Contacts between the two chains:
Residue Y96 in the first protein interacts with residue R551 in the second protein (closest heavy-atom distance 3.7 Å).
Residue A81 in the first protein contacts residue F547 in the second protein (closest heavy-atom distance 4.1 Å).
Residue H99 in the first protein contacts residue D342 in the second protein (closest heavy-atom distance 3.4 Å).
Residue Y96 in the first protein contacts residue R208 in the second protein (closest heavy-atom distance 2.3 Å).
Residue R88 in the first protein contacts residue W653 in the second protein (closest heavy-atom distance 3.5 Å).
Residue M90 in the first protein interacts with residue L660 in the second protein (closest heavy-atom distance 3.8 Å).
Residue R123 in the first protein interacts with residue M668 in the second protein (closest heavy-atom distance 3.7 Å).
Residue R123 in the first protein is in contact with residue L672 in the second protein (closest heavy-atom distance 4.1 Å).
Residue E94 in the first protein contacts residue W653 in the second protein (closest heavy-atom distance 3.0 Å).
Residue Y78 in the first protein contacts residue T518 in the second protein (closest heavy-atom distance 3.8 Å).
Residue N85 in the first protein contacts residue R515 in the second protein (closest heavy-atom distance 3.8 Å).
Residue A81 in the first protein is in contact with residue G517 in the second protein (closest heavy-atom distance 3.5 Å).
Residue R87 in the first protein interacts with residue A654 in the second protein (closest heavy-atom distance 4.4 Å).
Residue M90 in the first protein is in contact with residue M668 in the second protein (closest heavy-atom distance 3.6 Å).
Residue G93 in the first protein interacts with residue G650 in the second protein (closest heavy-atom distance 4.4 Å).
Residue E89 in the first protein is in contact with residue G659 in the second protein (closest heavy-atom distance 2.9 Å).
Residue R88 in the first protein interacts with residue D546 in the second protein (closest heavy-atom distance 4.4 Å).
Residue Q84 in the first protein contacts residue W653 in the second protein (closest heavy-atom distance 3.2 Å).
Residue H77 in the first protein contacts residue R338 in the second protein (closest heavy-atom distance 3.3 Å).
Residue Q84 in the first protein contacts residue F547 in the second protein (closest heavy-atom distance 4.1 Å).
Residue N85 in the first protein interacts with residue G548 in the second protein (closest heavy-atom distance 3.7 Å).
Residue P122 in the first protein contacts residue L672 in the second protein (closest heavy-atom distance 3.6 Å).
Residue K80 in the first protein interacts with residue E552 in the second protein (closest heavy-atom distance 3.5 Å).
Residue Y78 in the first protein contacts residue G517 in the second protein (closest heavy-atom distance 3.5 Å).
Residue E89 in the first protein contacts residue D546 in the second protein (closest heavy-atom distance 3.5 Å).
Residue E94 in the first protein interacts with residue T549 in the second protein (closest heavy-atom distance 3.5 Å).
Residue R88 in the first protein is in contact with residue T545 in the second protein (closest heavy-atom distance 4.1 Å).
Residue K126 in the first protein is in contact with residue L672 in the second protein (closest heavy-atom distance 3.5 Å).
Residue A81 in the first protein interacts with residue G516 in the second protein (closest heavy-atom distance 3.5 Å).
Residue G93 in the first protein is in contact with residue T651 in the second protein (closest heavy-atom distance 3.9 Å).
Residue K80 in the first protein interacts with residue A340 in the second protein (closest heavy-atom distance 3.8 Å).
Residue G93 in the first protein contacts residue W653 in the second protein (closest heavy-atom distance 3.6 Å).
Residue L92 in the first protein interacts with residue W653 in the second protein (closest heavy-atom distance 3.0 Å).
Residue E89 in the first protein contacts residue D657 in the second protein (closest heavy-atom distance 3.6 Å).
Residue D97 in the first protein contacts residue L344 in the second protein (closest heavy-atom distance 4.4 Å).
Residue R88 in the first protein contacts residue D657 in the second protein (closest heavy-atom distance 3.1 Å).
Residue L92 in the first protein contacts residue T651 in the second protein (closest heavy-atom distance 3.6 Å).
Residue Y96 in the first protein interacts with residue L344 in the second protein (closest heavy-atom distance 3.3 Å).
Residue R88 in the first protein contacts residue A654 in the second protein (closest heavy-atom distance 3.2 Å).
Residue R88 in the first protein is in contact with residue Y584 in the second protein (closest heavy-atom distance 3.3 Å).
Residue Y96 in the first protein contacts residue V345 in the second protein (closest heavy-atom distance 2.8 Å).
Residue Y96 in the first protein interacts with residue L347 in the second protein (closest heavy-atom distance 3.6 Å).
Residue H77 in the first protein is in contact with residue P555 in the second protein (closest heavy-atom distance 3.6 Å).
Residue H77 in the first protein contacts residue V556 in the second protein (closest heavy-atom distance 4.2 Å).
Residue D86 in the first protein interacts with residue R664 in the second protein (closest heavy-atom distance 4.0 Å).
Residue T82 in the first protein contacts residue G517 in the second protein (closest heavy-atom distance 3.5 Å).
Residue Q84 in the first protein is in contact with residue T549 in the second protein (closest heavy-atom distance 3.2 Å).
Residue N85 in the first protein contacts residue F547 in the second protein (closest heavy-atom distance 4.4 Å).
Residue T82 in the first protein contacts residue G516 in the second protein (closest heavy-atom distance 4.2 Å).
Residue Q84 in the first protein interacts with residue E552 in the second protein (closest heavy-atom distance 4.1 Å).
Residue E89 in the first protein is in contact with residue L660 in the second protein (closest heavy-atom distance 3.2 Å).
Residue Y78 in the first protein is in contact with residue H519 in the second protein (closest heavy-atom distance 4.2 Å).
Residue N85 in the first protein contacts residue D546 in the second protein (closest heavy-atom distance 3.3 Å).
Residue Q84 in the first protein is in contact with residue G548 in the second protein (closest heavy-atom distance 3.6 Å).
Residue R88 in the first protein interacts with residue G548 in the second protein (closest heavy-atom distance 3.0 Å).
Residue R87 in the first protein interacts with residue W653 in the second protein (closest heavy-atom distance 3.4 Å).
Residue W98 in the first protein is in contact with residue E552 in the second protein (closest heavy-atom distance 2.7 Å).
Residue R88 in the first protein interacts with residue N585 in the second protein (closest heavy-atom distance 4.1 Å).
Residue H77 in the first protein is in contact with residue Q337 in the second protein (closest heavy-atom distance 3.5 Å).
Residue E94 in the first protein interacts with residue G650 in the second protein (closest heavy-atom distance 4.3 Å).

Sequence of the second protein:
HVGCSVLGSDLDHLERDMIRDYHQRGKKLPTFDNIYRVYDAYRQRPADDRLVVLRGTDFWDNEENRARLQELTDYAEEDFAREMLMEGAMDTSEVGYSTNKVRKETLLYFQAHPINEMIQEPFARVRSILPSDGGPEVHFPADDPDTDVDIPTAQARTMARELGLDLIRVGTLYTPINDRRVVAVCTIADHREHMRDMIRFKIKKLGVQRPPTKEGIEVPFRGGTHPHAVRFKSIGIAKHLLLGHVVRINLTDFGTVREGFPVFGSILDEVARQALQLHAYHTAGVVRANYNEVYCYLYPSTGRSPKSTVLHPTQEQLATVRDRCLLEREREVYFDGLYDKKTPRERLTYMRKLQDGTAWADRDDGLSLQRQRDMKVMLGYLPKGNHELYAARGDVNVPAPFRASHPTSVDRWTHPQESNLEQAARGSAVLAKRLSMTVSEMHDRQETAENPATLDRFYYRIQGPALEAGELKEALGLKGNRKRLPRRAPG

This data describes a binding interaction between two proteins.

Sequence of the first protein:
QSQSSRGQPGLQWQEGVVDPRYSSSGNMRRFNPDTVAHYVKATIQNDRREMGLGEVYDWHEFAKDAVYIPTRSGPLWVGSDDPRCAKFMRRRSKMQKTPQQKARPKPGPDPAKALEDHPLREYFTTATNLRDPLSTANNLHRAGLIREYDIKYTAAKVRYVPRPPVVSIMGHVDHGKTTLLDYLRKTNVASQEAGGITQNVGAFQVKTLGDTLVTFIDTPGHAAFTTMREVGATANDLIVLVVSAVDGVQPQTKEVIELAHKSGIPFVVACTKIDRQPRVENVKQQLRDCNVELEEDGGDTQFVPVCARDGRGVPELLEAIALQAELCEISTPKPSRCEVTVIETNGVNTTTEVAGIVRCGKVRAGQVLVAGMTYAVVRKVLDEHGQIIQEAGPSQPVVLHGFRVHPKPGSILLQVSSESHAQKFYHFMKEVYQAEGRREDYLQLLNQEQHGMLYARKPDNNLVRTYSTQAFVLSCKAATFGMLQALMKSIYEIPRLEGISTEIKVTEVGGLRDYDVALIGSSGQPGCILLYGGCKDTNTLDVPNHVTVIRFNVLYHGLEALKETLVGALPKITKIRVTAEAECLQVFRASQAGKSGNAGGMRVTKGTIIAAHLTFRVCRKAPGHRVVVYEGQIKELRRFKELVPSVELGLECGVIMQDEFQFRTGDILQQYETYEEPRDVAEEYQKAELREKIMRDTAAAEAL